Sequence of protein 1:
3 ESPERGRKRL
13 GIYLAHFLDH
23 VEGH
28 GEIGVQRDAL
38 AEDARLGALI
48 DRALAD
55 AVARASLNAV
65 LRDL

These two protein chains interact to form a complex.

Sequence of protein 2:
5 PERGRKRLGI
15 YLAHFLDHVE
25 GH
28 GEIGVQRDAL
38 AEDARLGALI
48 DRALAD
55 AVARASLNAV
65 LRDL

Residue-level contacts at the interface:
Residue R11 in protein 1 is in contact with residue Q33 in protein 2 (closest heavy-atom distance 2.9 Å).
Residue L46 in protein 1 contacts residue V64 in protein 2 (closest heavy-atom distance 3.5 Å).
Residue I30 in protein 1 interacts with residue F19 in protein 2 (closest heavy-atom distance 3.5 Å).
Residue V64 in protein 1 contacts residue L46 in protein 2 (closest heavy-atom distance 3.4 Å).
Residue R49 in protein 1 contacts residue A63 in protein 2 (closest heavy-atom distance 3.4 Å).
Residue G8 in protein 1 interacts with residue L37 in protein 2 (closest heavy-atom distance 3.9 Å).
Residue P5 in protein 1 contacts residue L37 in protein 2 (closest heavy-atom distance 3.7 Å).
Residue S60 in protein 1 contacts residue A50 in protein 2 (closest heavy-atom distance 3.8 Å).
Residue A57 in protein 1 is in contact with residue D53 in protein 2 (closest heavy-atom distance 3.8 Å).
Residue I30 in protein 1 is in contact with residue L16 in protein 2 (closest heavy-atom distance 3.8 Å).
Residue H26 in protein 1 is in contact with residue H22 in protein 2 (closest heavy-atom distance 3.4 Å).
Residue H22 in protein 1 interacts with residue H22 in protein 2 (closest heavy-atom distance 3.0 Å).
Residue A41 in protein 1 contacts residue R9 in protein 2 (closest heavy-atom distance 3.5 Å).
Residue I47 in protein 1 interacts with residue L12 in protein 2 (closest heavy-atom distance 3.9 Å).
Residue D53 in protein 1 is in contact with residue A57 in protein 2 (closest heavy-atom distance 3.8 Å).
Residue R49 in protein 1 is in contact with residue S60 in protein 2 (closest heavy-atom distance 3.3 Å).
Residue L12 in protein 1 interacts with residue L37 in protein 2 (closest heavy-atom distance 3.7 Å).
Residue D67 in protein 1 contacts residue R42 in protein 2 (closest heavy-atom distance 3.9 Å).
Residue E29 in protein 1 is in contact with residue Y15 in protein 2 (closest heavy-atom distance 3.7 Å).
Residue L61 in protein 1 contacts residue A50 in protein 2 (closest heavy-atom distance 3.8 Å).
Residue I47 in protein 1 interacts with residue V64 in protein 2 (closest heavy-atom distance 3.9 Å).
Residue L61 in protein 1 contacts residue H26 in protein 2 (closest heavy-atom distance 3.4 Å).
Residue D53 in protein 1 interacts with residue V56 in protein 2 (closest heavy-atom distance 3.5 Å).
Residue P5 in protein 1 is in contact with residue A38 in protein 2 (closest heavy-atom distance 3.4 Å).
Residue F19 in protein 1 interacts with residue H26 in protein 2 (closest heavy-atom distance 3.5 Å).
Residue Q33 in protein 1 interacts with residue L12 in protein 2 (closest heavy-atom distance 3.7 Å).
Residue A50 in protein 1 interacts with residue S60 in protein 2 (closest heavy-atom distance 3.7 Å).
Residue E3 in protein 1 interacts with residue A36 in protein 2 (closest heavy-atom distance 3.8 Å).
Residue V56 in protein 1 contacts residue D53 in protein 2 (closest heavy-atom distance 3.7 Å).
Residue L46 in protein 1 interacts with residue D67 in protein 2 (closest heavy-atom distance 3.5 Å).
Residue D67 in protein 1 is in contact with residue L43 in protein 2 (closest heavy-atom distance 3.5 Å).
Residue I30 in protein 1 interacts with residue Y15 in protein 2 (closest heavy-atom distance 3.8 Å).
Residue I30 in protein 1 is in contact with residue L12 in protein 2 (closest heavy-atom distance 4.1 Å).
Residue Q33 in protein 1 is in contact with residue Y15 in protein 2 (closest heavy-atom distance 3.3 Å).
Residue R9 in protein 1 contacts residue E39 in protein 2 (closest heavy-atom distance 3.7 Å).
Residue L43 in protein 1 is in contact with residue R9 in protein 2 (closest heavy-atom distance 3.4 Å).
Residue L43 in protein 1 is in contact with residue L68 in protein 2 (closest heavy-atom distance 4.0 Å).
Residue F19 in protein 1 interacts with residue H22 in protein 2 (closest heavy-atom distance 3.7 Å).
Residue D67 in protein 1 interacts with residue L46 in protein 2 (closest heavy-atom distance 3.7 Å).
Residue R9 in protein 1 contacts residue L37 in protein 2 (closest heavy-atom distance 2.7 Å).
Residue P5 in protein 1 contacts residue A36 in protein 2 (closest heavy-atom distance 3.2 Å).
Residue D53 in protein 1 contacts residue S60 in protein 2 (closest heavy-atom distance 2.5 Å).
Residue V64 in protein 1 is in contact with residue I47 in protein 2 (closest heavy-atom distance 3.7 Å).
Residue V23 in protein 1 contacts residue F19 in protein 2 (closest heavy-atom distance 4.0 Å).
Residue L37 in protein 1 is in contact with residue L12 in protein 2 (closest heavy-atom distance 3.6 Å).
Residue S60 in protein 1 is in contact with residue D53 in protein 2 (closest heavy-atom distance 2.2 Å).
Residue Y15 in protein 1 contacts residue E29 in protein 2 (closest heavy-atom distance 3.7 Å).
Residue L43 in protein 1 interacts with residue V64 in protein 2 (closest heavy-atom distance 4.0 Å).
Residue Y15 in protein 1 interacts with residue H26 in protein 2 (closest heavy-atom distance 2.5 Å).
Residue R9 in protein 1 contacts residue A38 in protein 2 (closest heavy-atom distance 3.2 Å).
Residue A63 in protein 1 contacts residue L46 in protein 2 (closest heavy-atom distance 3.9 Å).
Residue R9 in protein 1 contacts residue L43 in protein 2 (closest heavy-atom distance 3.7 Å).
Residue H26 in protein 1 interacts with residue H18 in protein 2 (closest heavy-atom distance 3.1 Å).
Residue V64 in protein 1 is in contact with residue A50 in protein 2 (closest heavy-atom distance 3.9 Å).
Residue H26 in protein 1 contacts residue F19 in protein 2 (closest heavy-atom distance 3.9 Å).
Residue L12 in protein 1 contacts residue I30 in protein 2 (closest heavy-atom distance 4.0 Å).
Residue S4 in protein 1 is in contact with residue A36 in protein 2 (closest heavy-atom distance 4.0 Å).
Residue Q33 in protein 1 interacts with residue R11 in protein 2 (closest heavy-atom distance 3.5 Å).
Residue L37 in protein 1 is in contact with residue R9 in protein 2 (closest heavy-atom distance 3.8 Å).
Residue L16 in protein 1 contacts residue H26 in protein 2 (closest heavy-atom distance 3.7 Å).